The following describes two proteins that form a bound complex.

Contacts between the two chains:
Residue N43 in the second protein contacts residue L47 in the first protein (closest heavy-atom distance 4.7 Å).
Residue A50 in the second protein contacts residue S54 in the first protein (closest heavy-atom distance 3.6 Å).
Residue L64 in the second protein contacts residue L64 in the first protein (closest heavy-atom distance 3.4 Å).
Residue L64 in the second protein is in contact with residue T65 in the first protein (closest heavy-atom distance 3.5 Å).
Residue S54 in the second protein is in contact with residue E53 in the first protein (closest heavy-atom distance 3.1 Å).
Residue V61 in the second protein contacts residue V61 in the first protein (closest heavy-atom distance 4.0 Å).
Residue K72 in the second protein is in contact with residue L71 in the first protein (closest heavy-atom distance 2.1 Å).
Residue L64 in the second protein is in contact with residue V68 in the first protein (closest heavy-atom distance 4.3 Å).
Residue V61 in the second protein contacts residue Q60 in the first protein (closest heavy-atom distance 3.4 Å).
Residue Y29 in the second protein interacts with residue Y29 in the first protein (closest heavy-atom distance 2.5 Å).
Residue N43 in the second protein is in contact with residue N43 in the first protein (closest heavy-atom distance 2.9 Å).
Residue V61 in the second protein contacts residue Y57 in the first protein (closest heavy-atom distance 4.2 Å).
Residue L64 in the second protein contacts residue V61 in the first protein (closest heavy-atom distance 3.6 Å).
Residue E67 in the second protein contacts residue V68 in the first protein (closest heavy-atom distance 4.4 Å).
Residue N43 in the second protein contacts residue A40 in the first protein (closest heavy-atom distance 4.7 Å).
Residue V68 in the second protein interacts with residue L71 in the first protein (closest heavy-atom distance 4.0 Å).
Residue L71 in the second protein contacts residue K72 in the first protein (closest heavy-atom distance 2.7 Å).
Residue V61 in the second protein contacts residue L64 in the first protein (closest heavy-atom distance 4.0 Å).
Residue A50 in the second protein interacts with residue A50 in the first protein (closest heavy-atom distance 3.9 Å).
Residue K51 in the second protein interacts with residue A50 in the first protein (closest heavy-atom distance 3.9 Å).
Residue L36 in the second protein contacts residue L36 in the first protein (closest heavy-atom distance 4.1 Å).
Residue R58 in the second protein is in contact with residue Y57 in the first protein (closest heavy-atom distance 4.1 Å).
Residue L3 in the second protein interacts with residue L3 in the first protein (closest heavy-atom distance 3.7 Å).
Residue N44 in the second protein contacts residue N43 in the first protein (closest heavy-atom distance 4.0 Å).
Residue K72 in the second protein interacts with residue E67 in the first protein (closest heavy-atom distance 3.5 Å).
Residue L47 in the second protein is in contact with residue A50 in the first protein (closest heavy-atom distance 4.6 Å).
Residue K51 in the second protein is in contact with residue Q49 in the first protein (closest heavy-atom distance 3.4 Å).
Residue S54 in the second protein contacts residue Y57 in the first protein (closest heavy-atom distance 3.4 Å).
Residue L71 in the second protein interacts with residue V68 in the first protein (closest heavy-atom distance 4.7 Å).
Residue E67 in the second protein contacts residue K72 in the first protein (closest heavy-atom distance 4.1 Å).
Residue K51 in the second protein interacts with residue A46 in the first protein (closest heavy-atom distance 3.8 Å).
Residue Y57 in the second protein interacts with residue V61 in the first protein (closest heavy-atom distance 4.2 Å).
Residue L47 in the second protein contacts residue N43 in the first protein (closest heavy-atom distance 3.6 Å).
Residue A50 in the second protein is in contact with residue L47 in the first protein (closest heavy-atom distance 3.8 Å).
Residue V68 in the second protein interacts with residue L64 in the first protein (closest heavy-atom distance 3.9 Å).
Residue K72 in the second protein contacts residue A70 in the first protein (closest heavy-atom distance 4.7 Å).
Residue Y57 in the second protein contacts residue S54 in the first protein (closest heavy-atom distance 4.0 Å).
Residue S54 in the second protein contacts residue A50 in the first protein (closest heavy-atom distance 4.3 Å).
Residue V68 in the second protein is in contact with residue V68 in the first protein (closest heavy-atom distance 3.6 Å).
Residue T65 in the second protein contacts residue L64 in the first protein (closest heavy-atom distance 3.8 Å).
Residue Y57 in the second protein contacts residue R58 in the first protein (closest heavy-atom distance 3.4 Å).
Residue L47 in the second protein contacts residue A46 in the first protein (closest heavy-atom distance 3.3 Å).
Residue L47 in the second protein contacts residue L47 in the first protein (closest heavy-atom distance 3.6 Å).
Residue L71 in the second protein contacts residue L71 in the first protein (closest heavy-atom distance 3.1 Å).
Residue E53 in the second protein interacts with residue S54 in the first protein (closest heavy-atom distance 3.3 Å).
Residue A46 in the second protein is in contact with residue L47 in the first protein (closest heavy-atom distance 3.5 Å).
Residue A50 in the second protein contacts residue K51 in the first protein (closest heavy-atom distance 4.6 Å).
Residue Y57 in the second protein contacts residue Y57 in the first protein (closest heavy-atom distance 3.8 Å).
Residue V68 in the second protein is in contact with residue E67 in the first protein (closest heavy-atom distance 4.0 Å).
Residue Q60 in the second protein interacts with residue V61 in the first protein (closest heavy-atom distance 3.2 Å).
Residue S54 in the second protein contacts residue S54 in the first protein (closest heavy-atom distance 3.0 Å).

Sequence of the second protein:
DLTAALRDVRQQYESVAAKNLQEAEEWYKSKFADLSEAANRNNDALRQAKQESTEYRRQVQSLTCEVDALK

Sequence of the first protein:
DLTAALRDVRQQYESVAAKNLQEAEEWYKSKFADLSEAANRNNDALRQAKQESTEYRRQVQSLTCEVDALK